This data describes a binding interaction between two proteins.

Sequence of protein 2:
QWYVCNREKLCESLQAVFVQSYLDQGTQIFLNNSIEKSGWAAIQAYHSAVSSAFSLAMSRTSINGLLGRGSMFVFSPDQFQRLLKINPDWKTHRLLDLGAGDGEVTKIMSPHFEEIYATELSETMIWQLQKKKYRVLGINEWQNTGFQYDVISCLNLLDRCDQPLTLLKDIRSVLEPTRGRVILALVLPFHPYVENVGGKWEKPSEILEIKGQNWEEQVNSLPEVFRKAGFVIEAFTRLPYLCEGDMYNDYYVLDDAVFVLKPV

Contacts between the two chains:
Residue F65 in protein 1 is in contact with residue Y57 in protein 2 (closest heavy-atom distance 4.0 Å).
Residue A68 in protein 1 contacts residue T135 in protein 2 (closest heavy-atom distance 3.5 Å).
Residue F65 in protein 1 contacts residue L78 in protein 2 (closest heavy-atom distance 4.5 Å).
Residue E134 in protein 1 contacts residue E134 in protein 2 (closest heavy-atom distance 3.5 Å).
Residue E134 in protein 1 interacts with residue V208 in protein 2 (closest heavy-atom distance 4.9 Å).
Residue F65 in protein 1 interacts with residue L77 in protein 2 (closest heavy-atom distance 3.5 Å).
Residue E134 in protein 1 contacts residue A68 in protein 2 (closest heavy-atom distance 4.8 Å).
Residue S73 in protein 1 contacts residue E134 in protein 2 (closest heavy-atom distance 2.3 Å).
Residue T135 in protein 1 interacts with residue A68 in protein 2 (closest heavy-atom distance 4.1 Å).
Residue E134 in protein 1 is in contact with residue S70 in protein 2 (closest heavy-atom distance 3.6 Å).
Residue A68 in protein 1 is in contact with residue E134 in protein 2 (closest heavy-atom distance 4.8 Å).
Residue L78 in protein 1 is in contact with residue F65 in protein 2 (closest heavy-atom distance 4.6 Å).
Residue Y57 in protein 1 contacts residue F65 in protein 2 (closest heavy-atom distance 3.7 Å).
Residue M69 in protein 1 interacts with residue L77 in protein 2 (closest heavy-atom distance 3.8 Å).
Residue A68 in protein 1 interacts with residue W138 in protein 2 (closest heavy-atom distance 3.5 Å).
Residue S70 in protein 1 is in contact with residue E134 in protein 2 (closest heavy-atom distance 3.4 Å).
Residue E134 in protein 1 contacts residue S133 in protein 2 (closest heavy-atom distance 3.8 Å).
Residue F65 in protein 1 is in contact with residue F65 in protein 2 (closest heavy-atom distance 3.3 Å).
Residue L77 in protein 1 interacts with residue A68 in protein 2 (closest heavy-atom distance 3.6 Å).
Residue L77 in protein 1 is in contact with residue M69 in protein 2 (closest heavy-atom distance 4.1 Å).
Residue M69 in protein 1 contacts residue E134 in protein 2 (closest heavy-atom distance 4.7 Å).
Residue V61 in protein 1 interacts with residue F65 in protein 2 (closest heavy-atom distance 4.0 Å).
Residue E134 in protein 1 contacts residue M69 in protein 2 (closest heavy-atom distance 4.2 Å).
Residue F65 in protein 1 interacts with residue V61 in protein 2 (closest heavy-atom distance 3.6 Å).
Residue A68 in protein 1 contacts residue L77 in protein 2 (closest heavy-atom distance 3.6 Å).
Residue W138 in protein 1 interacts with residue V208 in protein 2 (closest heavy-atom distance 4.0 Å).
Residue E134 in protein 1 interacts with residue S73 in protein 2 (closest heavy-atom distance 2.7 Å).
Residue M69 in protein 1 contacts residue T135 in protein 2 (closest heavy-atom distance 3.6 Å).
Residue E134 in protein 1 contacts residue L132 in protein 2 (closest heavy-atom distance 4.1 Å).
Residue L132 in protein 1 contacts residue E134 in protein 2 (closest heavy-atom distance 3.5 Å).
Residue V208 in protein 1 is in contact with residue W138 in protein 2 (closest heavy-atom distance 3.5 Å).
Residue W138 in protein 1 interacts with residue A68 in protein 2 (closest heavy-atom distance 3.6 Å).
Residue M69 in protein 1 interacts with residue M69 in protein 2 (closest heavy-atom distance 4.0 Å).
Residue L67 in protein 1 contacts residue W138 in protein 2 (closest heavy-atom distance 2.6 Å).
Residue S133 in protein 1 interacts with residue E134 in protein 2 (closest heavy-atom distance 3.5 Å).
Residue T135 in protein 1 contacts residue M69 in protein 2 (closest heavy-atom distance 3.8 Å).
Residue V208 in protein 1 interacts with residue E134 in protein 2 (closest heavy-atom distance 4.3 Å).
Residue W138 in protein 1 contacts residue L67 in protein 2 (closest heavy-atom distance 3.2 Å).
Residue L77 in protein 1 contacts residue F65 in protein 2 (closest heavy-atom distance 3.6 Å).

Sequence of protein 1:
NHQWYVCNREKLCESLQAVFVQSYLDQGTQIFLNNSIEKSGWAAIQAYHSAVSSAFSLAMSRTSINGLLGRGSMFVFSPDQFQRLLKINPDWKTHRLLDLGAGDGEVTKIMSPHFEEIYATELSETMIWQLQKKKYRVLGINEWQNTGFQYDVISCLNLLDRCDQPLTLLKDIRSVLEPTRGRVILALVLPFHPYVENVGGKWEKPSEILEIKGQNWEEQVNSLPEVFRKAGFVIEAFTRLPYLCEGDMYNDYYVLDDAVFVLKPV